Sequence of protein 2:
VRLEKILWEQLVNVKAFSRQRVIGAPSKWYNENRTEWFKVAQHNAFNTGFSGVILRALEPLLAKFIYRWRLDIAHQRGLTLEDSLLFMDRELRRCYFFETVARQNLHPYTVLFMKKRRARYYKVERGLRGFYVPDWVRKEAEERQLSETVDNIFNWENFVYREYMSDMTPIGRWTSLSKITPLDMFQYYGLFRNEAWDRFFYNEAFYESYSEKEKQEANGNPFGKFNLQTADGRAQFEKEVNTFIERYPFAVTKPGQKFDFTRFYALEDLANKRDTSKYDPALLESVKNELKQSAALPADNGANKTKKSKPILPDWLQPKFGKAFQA

Contacts between the two chains:
Residue T307 in protein 2 interacts with residue F60 in protein 1 (closest heavy-atom distance 4.0 Å).
Residue F132 in protein 2 interacts with residue V44 in protein 1 (closest heavy-atom distance 3.4 Å).
Residue V134 in protein 2 interacts with residue H39 in protein 1 (closest heavy-atom distance 3.7 Å).
Residue V138 in protein 2 is in contact with residue I70 in protein 1 (closest heavy-atom distance 4.0 Å).
Residue F132 in protein 2 interacts with residue I70 in protein 1 (closest heavy-atom distance 3.8 Å).
Residue P135 in protein 2 contacts residue H39 in protein 1 (closest heavy-atom distance 3.6 Å).
Residue V134 in protein 2 contacts residue I70 in protein 1 (closest heavy-atom distance 4.7 Å).
Residue V125 in protein 2 is in contact with residue V44 in protein 1 (closest heavy-atom distance 4.5 Å).
Residue F114 in protein 2 contacts residue F66 in protein 1 (closest heavy-atom distance 4.0 Å).
Residue T307 in protein 2 interacts with residue G58 in protein 1 (closest heavy-atom distance 4.3 Å).
Residue G131 in protein 2 contacts residue H42 in protein 1 (closest heavy-atom distance 3.2 Å).
Residue L129 in protein 2 contacts residue G41 in protein 1 (closest heavy-atom distance 4.1 Å).
Residue W137 in protein 2 contacts residue I70 in protein 1 (closest heavy-atom distance 4.0 Å).
Residue K124 in protein 2 contacts residue N69 in protein 1 (closest heavy-atom distance 2.8 Å).
Residue K117 in protein 2 contacts residue F66 in protein 1 (closest heavy-atom distance 3.6 Å).
Residue Y122 in protein 2 interacts with residue I70 in protein 1 (closest heavy-atom distance 4.6 Å).
Residue L129 in protein 2 is in contact with residue H42 in protein 1 (closest heavy-atom distance 3.1 Å).
Residue E141 in protein 2 interacts with residue K67 in protein 1 (closest heavy-atom distance 3.7 Å).
Residue K124 in protein 2 is in contact with residue D71 in protein 1 (closest heavy-atom distance 4.7 Å).
Residue W137 in protein 2 is in contact with residue K67 in protein 1 (closest heavy-atom distance 4.0 Å).
Residue F132 in protein 2 is in contact with residue D71 in protein 1 (closest heavy-atom distance 4.2 Å).
Residue K308 in protein 2 interacts with residue N59 in protein 1 (closest heavy-atom distance 3.0 Å).
Residue W137 in protein 2 is in contact with residue K47 in protein 1 (closest heavy-atom distance 4.2 Å).
Residue R121 in protein 2 is in contact with residue I70 in protein 1 (closest heavy-atom distance 3.7 Å).
Residue Y110 in protein 2 interacts with residue I64 in protein 1 (closest heavy-atom distance 4.3 Å).
Residue R121 in protein 2 contacts residue K67 in protein 1 (closest heavy-atom distance 2.5 Å).
Residue K308 in protein 2 is in contact with residue G58 in protein 1 (closest heavy-atom distance 4.0 Å).
Residue F132 in protein 2 is in contact with residue H42 in protein 1 (closest heavy-atom distance 3.2 Å).
Residue W137 in protein 2 is in contact with residue P48 in protein 1 (closest heavy-atom distance 3.6 Å).
Residue Y133 in protein 2 is in contact with residue H39 in protein 1 (closest heavy-atom distance 3.4 Å).
Residue W137 in protein 2 interacts with residue N69 in protein 1 (closest heavy-atom distance 3.7 Å).
Residue R118 in protein 2 interacts with residue F66 in protein 1 (closest heavy-atom distance 3.8 Å).
Residue K309 in protein 2 contacts residue N59 in protein 1 (closest heavy-atom distance 4.9 Å).
Residue V125 in protein 2 contacts residue D71 in protein 1 (closest heavy-atom distance 2.9 Å).
Residue Y133 in protein 2 contacts residue K40 in protein 1 (closest heavy-atom distance 3.5 Å).
Residue R130 in protein 2 is in contact with residue H42 in protein 1 (closest heavy-atom distance 3.1 Å).
Residue R121 in protein 2 interacts with residue V68 in protein 1 (closest heavy-atom distance 3.4 Å).
Residue V125 in protein 2 interacts with residue I70 in protein 1 (closest heavy-atom distance 5.0 Å).
Residue L129 in protein 2 is in contact with residue W73 in protein 1 (closest heavy-atom distance 4.2 Å).
Residue P135 in protein 2 contacts residue E45 in protein 1 (closest heavy-atom distance 4.1 Å).
Residue P135 in protein 2 is in contact with residue I70 in protein 1 (closest heavy-atom distance 3.9 Å).
Residue V125 in protein 2 contacts residue H42 in protein 1 (closest heavy-atom distance 4.0 Å).
Residue P135 in protein 2 interacts with residue V44 in protein 1 (closest heavy-atom distance 4.2 Å).
Residue K124 in protein 2 interacts with residue V68 in protein 1 (closest heavy-atom distance 4.8 Å).
Residue W137 in protein 2 interacts with residue D46 in protein 1 (closest heavy-atom distance 3.4 Å).
Residue D136 in protein 2 is in contact with residue H39 in protein 1 (closest heavy-atom distance 4.3 Å).
Residue V125 in protein 2 is in contact with residue W73 in protein 1 (closest heavy-atom distance 3.7 Å).
Residue E126 in protein 2 interacts with residue H42 in protein 1 (closest heavy-atom distance 5.0 Å).
Residue W137 in protein 2 contacts residue E45 in protein 1 (closest heavy-atom distance 2.9 Å).
Residue G128 in protein 2 is in contact with residue W73 in protein 1 (closest heavy-atom distance 4.4 Å).
Residue K124 in protein 2 is in contact with residue W73 in protein 1 (closest heavy-atom distance 4.3 Å).
Residue R121 in protein 2 is in contact with residue F66 in protein 1 (closest heavy-atom distance 3.1 Å).
Residue Y133 in protein 2 contacts residue H42 in protein 1 (closest heavy-atom distance 4.4 Å).
Residue G131 in protein 2 interacts with residue K40 in protein 1 (closest heavy-atom distance 4.9 Å).
Residue F114 in protein 2 is in contact with residue I64 in protein 1 (closest heavy-atom distance 4.1 Å).
Residue T307 in protein 2 contacts residue N59 in protein 1 (closest heavy-atom distance 2.9 Å).
Residue T307 in protein 2 interacts with residue G61 in protein 1 (closest heavy-atom distance 3.7 Å).

This data describes a binding interaction between two proteins.

Sequence of protein 1:
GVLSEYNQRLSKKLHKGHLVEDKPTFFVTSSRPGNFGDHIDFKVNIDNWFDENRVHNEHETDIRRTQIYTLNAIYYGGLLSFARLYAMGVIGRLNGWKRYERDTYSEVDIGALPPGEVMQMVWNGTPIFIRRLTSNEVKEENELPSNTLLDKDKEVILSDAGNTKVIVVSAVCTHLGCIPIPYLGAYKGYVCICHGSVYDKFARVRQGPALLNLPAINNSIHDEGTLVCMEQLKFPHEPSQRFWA